Interface contacts:
Residue R1060 in protein 1 is in contact with residue E200 in protein 2 (closest heavy-atom distance 3.0 Å).
Residue D847 in protein 1 is in contact with residue A168 in protein 2 (closest heavy-atom distance 3.1 Å).
Residue K1079 in protein 1 interacts with residue L27 in protein 2 (closest heavy-atom distance 3.3 Å).
Residue T1077 in protein 1 is in contact with residue N31 in protein 2 (closest heavy-atom distance 3.3 Å).
Residue M1082 in protein 1 is in contact with residue D190 in protein 2 (closest heavy-atom distance 3.0 Å).
Residue E997 in protein 1 is in contact with residue R34 in protein 2 (closest heavy-atom distance 3.4 Å).
Residue A1003 in protein 1 contacts residue E177 in protein 2 (closest heavy-atom distance 3.2 Å).
Residue Q1084 in protein 1 is in contact with residue Y191 in protein 2 (closest heavy-atom distance 3.5 Å).
Residue Q1084 in protein 1 interacts with residue D190 in protein 2 (closest heavy-atom distance 2.8 Å).
Residue D998 in protein 1 is in contact with residue R35 in protein 2 (closest heavy-atom distance 2.4 Å).
Residue G1078 in protein 1 is in contact with residue N31 in protein 2 (closest heavy-atom distance 3.2 Å).
Residue K1080 in protein 1 interacts with residue Y180 in protein 2 (closest heavy-atom distance 2.9 Å).
Residue D847 in protein 1 is in contact with residue H167 in protein 2 (closest heavy-atom distance 3.5 Å).
Residue Y798 in protein 1 contacts residue R66 in protein 2 (closest heavy-atom distance 3.1 Å).
Residue F1001 in protein 1 interacts with residue F178 in protein 2 (closest heavy-atom distance 3.4 Å).
Residue R848 in protein 1 is in contact with residue A168 in protein 2 (closest heavy-atom distance 3.6 Å).
Residue E1004 in protein 1 contacts residue E177 in protein 2 (closest heavy-atom distance 3.0 Å).
Residue G1063 in protein 1 is in contact with residue P202 in protein 2 (closest heavy-atom distance 3.1 Å).
Residue Y1073 in protein 1 interacts with residue Y180 in protein 2 (closest heavy-atom distance 3.3 Å).
Residue Q1084 in protein 1 contacts residue W201 in protein 2 (closest heavy-atom distance 3.2 Å).
Residue Y1073 in protein 1 interacts with residue E179 in protein 2 (closest heavy-atom distance 3.4 Å).
Residue A1003 in protein 1 is in contact with residue F178 in protein 2 (closest heavy-atom distance 2.9 Å).
Residue E1070 in protein 1 is in contact with residue W201 in protein 2 (closest heavy-atom distance 3.5 Å).
Residue R969 in protein 1 contacts residue D60 in protein 2 (closest heavy-atom distance 3.0 Å).
Residue K1080 in protein 1 contacts residue H188 in protein 2 (closest heavy-atom distance 3.5 Å).
Residue F1069 in protein 1 is in contact with residue W201 in protein 2 (closest heavy-atom distance 3.3 Å).
Residue R996 in protein 1 interacts with residue I38 in protein 2 (closest heavy-atom distance 3.4 Å).
Residue G849 in protein 1 is in contact with residue H65 in protein 2 (closest heavy-atom distance 3.5 Å).
Residue S844 in protein 1 is in contact with residue A168 in protein 2 (closest heavy-atom distance 3.2 Å).
Residue H1076 in protein 1 is in contact with residue N31 in protein 2 (closest heavy-atom distance 2.9 Å).
Residue K1080 in protein 1 interacts with residue T189 in protein 2 (closest heavy-atom distance 3.1 Å).
Residue G1075 in protein 1 interacts with residue N31 in protein 2 (closest heavy-atom distance 3.6 Å).
Residue G1075 in protein 1 is in contact with residue R35 in protein 2 (closest heavy-atom distance 3.3 Å).
Residue R969 in protein 1 contacts residue E61 in protein 2 (closest heavy-atom distance 3.0 Å).
Residue Y797 in protein 1 interacts with residue E61 in protein 2 (closest heavy-atom distance 3.4 Å).
Residue E997 in protein 1 is in contact with residue R35 in protein 2 (closest heavy-atom distance 3.3 Å).
Residue Q1065 in protein 1 is in contact with residue W201 in protein 2 (closest heavy-atom distance 3.4 Å).
Residue N786 in protein 1 is in contact with residue V57 in protein 2 (closest heavy-atom distance 3.6 Å).
Residue T971 in protein 1 contacts residue E61 in protein 2 (closest heavy-atom distance 2.9 Å).
Residue R996 in protein 1 interacts with residue A175 in protein 2 (closest heavy-atom distance 3.1 Å).
Residue E997 in protein 1 is in contact with residue A39 in protein 2 (closest heavy-atom distance 3.4 Å).
Residue R1067 in protein 1 interacts with residue E194 in protein 2 (closest heavy-atom distance 2.9 Å).
Residue M1082 in protein 1 is in contact with residue T189 in protein 2 (closest heavy-atom distance 3.5 Å).
Residue K1079 in protein 1 is in contact with residue Y180 in protein 2 (closest heavy-atom distance 3.4 Å).
Residue Q1084 in protein 1 interacts with residue W192 in protein 2 (closest heavy-atom distance 3.0 Å).
Residue K1080 in protein 1 contacts residue D181 in protein 2 (closest heavy-atom distance 3.5 Å).
Residue G1005 in protein 1 contacts residue I176 in protein 2 (closest heavy-atom distance 2.8 Å).
Residue R969 in protein 1 interacts with residue A59 in protein 2 (closest heavy-atom distance 3.2 Å).
Residue G1078 in protein 1 interacts with residue Y180 in protein 2 (closest heavy-atom distance 3.6 Å).
Residue R1060 in protein 1 is in contact with residue P202 in protein 2 (closest heavy-atom distance 3.5 Å).
Residue F1001 in protein 1 is in contact with residue R34 in protein 2 (closest heavy-atom distance 3.1 Å).
Residue R852 in protein 1 interacts with residue H65 in protein 2 (closest heavy-atom distance 3.2 Å).
Residue Q1065 in protein 1 interacts with residue P202 in protein 2 (closest heavy-atom distance 3.6 Å).
Residue R995 in protein 1 interacts with residue K165 in protein 2 (closest heavy-atom distance 3.4 Å).
Residue Q1084 in protein 1 contacts residue T189 in protein 2 (closest heavy-atom distance 2.7 Å).
Residue Y798 in protein 1 contacts residue F62 in protein 2 (closest heavy-atom distance 3.3 Å).
Residue R848 in protein 1 contacts residue H65 in protein 2 (closest heavy-atom distance 3.6 Å).
Residue R996 in protein 1 interacts with residue A174 in protein 2 (closest heavy-atom distance 3.2 Å).
Residue D847 in protein 1 interacts with residue H65 in protein 2 (closest heavy-atom distance 2.7 Å).
Residue R1060 in protein 1 is in contact with residue K199 in protein 2 (closest heavy-atom distance 3.3 Å).

Sequence of protein 2:
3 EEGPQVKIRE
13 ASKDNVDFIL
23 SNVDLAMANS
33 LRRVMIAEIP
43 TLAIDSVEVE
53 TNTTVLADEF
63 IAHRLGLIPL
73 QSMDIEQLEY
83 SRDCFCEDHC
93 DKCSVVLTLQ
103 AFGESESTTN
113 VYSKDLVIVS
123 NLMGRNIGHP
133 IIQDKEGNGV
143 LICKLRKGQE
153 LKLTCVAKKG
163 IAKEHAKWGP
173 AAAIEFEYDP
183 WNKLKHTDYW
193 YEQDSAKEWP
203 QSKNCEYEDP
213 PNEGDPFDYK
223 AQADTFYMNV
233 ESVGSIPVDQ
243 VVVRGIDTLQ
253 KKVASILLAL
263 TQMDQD

These two protein chains interact to form a complex.

Sequence of protein 1:
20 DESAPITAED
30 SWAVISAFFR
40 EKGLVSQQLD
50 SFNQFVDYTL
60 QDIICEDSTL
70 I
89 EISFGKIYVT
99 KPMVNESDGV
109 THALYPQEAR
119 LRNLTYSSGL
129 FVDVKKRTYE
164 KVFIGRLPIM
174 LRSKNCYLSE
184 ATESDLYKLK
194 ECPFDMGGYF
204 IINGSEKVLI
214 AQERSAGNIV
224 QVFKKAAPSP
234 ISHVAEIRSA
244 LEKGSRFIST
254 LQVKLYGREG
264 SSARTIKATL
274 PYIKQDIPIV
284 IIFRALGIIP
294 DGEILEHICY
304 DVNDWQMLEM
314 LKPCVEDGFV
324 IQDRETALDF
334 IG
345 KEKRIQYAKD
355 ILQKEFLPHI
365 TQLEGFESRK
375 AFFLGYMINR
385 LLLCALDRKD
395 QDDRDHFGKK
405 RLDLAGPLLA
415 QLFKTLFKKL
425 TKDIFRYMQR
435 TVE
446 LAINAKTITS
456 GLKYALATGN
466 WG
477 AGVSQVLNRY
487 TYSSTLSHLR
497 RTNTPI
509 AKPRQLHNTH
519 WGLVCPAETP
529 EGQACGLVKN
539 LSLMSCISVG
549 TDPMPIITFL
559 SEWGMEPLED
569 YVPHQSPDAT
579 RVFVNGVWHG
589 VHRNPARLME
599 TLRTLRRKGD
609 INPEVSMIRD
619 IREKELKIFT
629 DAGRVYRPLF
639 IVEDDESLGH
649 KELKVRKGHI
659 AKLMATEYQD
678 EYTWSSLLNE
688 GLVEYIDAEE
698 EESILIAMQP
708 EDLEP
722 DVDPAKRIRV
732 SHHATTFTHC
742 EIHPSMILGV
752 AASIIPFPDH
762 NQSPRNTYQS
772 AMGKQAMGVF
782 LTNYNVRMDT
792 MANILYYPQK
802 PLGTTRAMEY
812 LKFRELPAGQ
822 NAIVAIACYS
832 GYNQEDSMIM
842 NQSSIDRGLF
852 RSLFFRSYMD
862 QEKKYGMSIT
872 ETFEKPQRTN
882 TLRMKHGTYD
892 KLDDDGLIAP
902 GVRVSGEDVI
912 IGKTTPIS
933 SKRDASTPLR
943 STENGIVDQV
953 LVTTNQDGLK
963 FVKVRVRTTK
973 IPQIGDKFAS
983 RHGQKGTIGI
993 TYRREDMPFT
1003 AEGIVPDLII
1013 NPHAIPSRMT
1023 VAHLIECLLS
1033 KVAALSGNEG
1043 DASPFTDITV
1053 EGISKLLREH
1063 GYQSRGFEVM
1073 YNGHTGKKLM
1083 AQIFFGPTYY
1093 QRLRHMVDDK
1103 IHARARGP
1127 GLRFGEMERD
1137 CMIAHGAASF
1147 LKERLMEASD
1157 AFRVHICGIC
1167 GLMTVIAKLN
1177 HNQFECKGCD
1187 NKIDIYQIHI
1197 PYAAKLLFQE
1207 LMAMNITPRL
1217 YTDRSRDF